Sequence of the second protein:
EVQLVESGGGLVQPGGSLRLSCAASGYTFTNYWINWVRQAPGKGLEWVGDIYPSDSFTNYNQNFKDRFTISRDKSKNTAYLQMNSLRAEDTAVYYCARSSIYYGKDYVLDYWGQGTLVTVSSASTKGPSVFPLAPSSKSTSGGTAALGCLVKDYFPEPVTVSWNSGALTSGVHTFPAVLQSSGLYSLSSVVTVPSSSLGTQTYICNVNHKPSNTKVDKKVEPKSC

Residue-level contacts at the interface:
Residue N59 in the second protein contacts residue N6 in the first protein (closest heavy-atom distance 3.9 Å).
Residue Y102 in the second protein contacts residue L2 in the first protein (closest heavy-atom distance 3.6 Å).
Residue I101 in the second protein interacts with residue I3 in the first protein (closest heavy-atom distance 3.2 Å).
Residue Y103 in the second protein contacts residue L2 in the first protein (closest heavy-atom distance 3.1 Å).
Residue F57 in the second protein interacts with residue N6 in the first protein (closest heavy-atom distance 3.3 Å).
Residue N59 in the second protein is in contact with residue G7 in the first protein (closest heavy-atom distance 3.5 Å).
Residue Y102 in the second protein is in contact with residue I3 in the first protein (closest heavy-atom distance 3.9 Å).
Residue I101 in the second protein interacts with residue W9 in the first protein (closest heavy-atom distance 3.7 Å).
Residue W33 in the second protein contacts residue N6 in the first protein (closest heavy-atom distance 3.8 Å).
Residue I101 in the second protein is in contact with residue N4 in the first protein (closest heavy-atom distance 2.9 Å).
Residue Y102 in the second protein interacts with residue W9 in the first protein (closest heavy-atom distance 4.3 Å).
Residue S100 in the second protein is in contact with residue W9 in the first protein (closest heavy-atom distance 3.9 Å).
Residue Y52 in the second protein contacts residue T5 in the first protein (closest heavy-atom distance 3.6 Å).
Residue F57 in the second protein interacts with residue T5 in the first protein (closest heavy-atom distance 3.6 Å).
Residue W33 in the second protein interacts with residue T5 in the first protein (closest heavy-atom distance 3.5 Å).
Residue W33 in the second protein is in contact with residue N4 in the first protein (closest heavy-atom distance 2.8 Å).
Residue I101 in the second protein contacts residue T5 in the first protein (closest heavy-atom distance 4.3 Å).
Residue Y107 in the second protein is in contact with residue W9 in the first protein (closest heavy-atom distance 3.5 Å).
Residue F57 in the second protein is in contact with residue G7 in the first protein (closest heavy-atom distance 4.1 Å).
Residue D55 in the second protein contacts residue T5 in the first protein (closest heavy-atom distance 4.6 Å).
Residue Y103 in the second protein interacts with residue W9 in the first protein (closest heavy-atom distance 3.8 Å).
Residue W33 in the second protein is in contact with residue G7 in the first protein (closest heavy-atom distance 3.7 Å).
Residue Y103 in the second protein interacts with residue Q1 in the first protein (closest heavy-atom distance 4.3 Å).
Residue I101 in the second protein contacts residue L2 in the first protein (closest heavy-atom distance 4.0 Å).

This data describes a binding interaction between two proteins.

Sequence of the first protein:
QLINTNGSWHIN